Interface contacts:
Residue G54 in the first protein interacts with residue Q15 in the second protein (closest heavy-atom distance 3.4 Å).
Residue Y62 in the first protein is in contact with residue A5 in the second protein (closest heavy-atom distance 3.4 Å).
Residue R57 in the first protein contacts residue I8 in the second protein (closest heavy-atom distance 3.9 Å).
Residue R58 in the first protein interacts with residue F14 in the second protein (closest heavy-atom distance 4.2 Å).
Residue P49 in the first protein interacts with residue I8 in the second protein (closest heavy-atom distance 3.6 Å).
Residue G56 in the first protein contacts residue L16 in the second protein (closest heavy-atom distance 4.0 Å).
Residue H60 in the first protein contacts residue Y7 in the second protein (closest heavy-atom distance 2.8 Å).
Residue H60 in the first protein interacts with residue A5 in the second protein (closest heavy-atom distance 4.9 Å).
Residue I59 in the first protein is in contact with residue Y7 in the second protein (closest heavy-atom distance 3.9 Å).
Residue N28 in the first protein is in contact with residue L16 in the second protein (closest heavy-atom distance 3.7 Å).
Residue N17 in the first protein is in contact with residue E2 in the second protein (closest heavy-atom distance 3.0 Å).
Residue G56 in the first protein interacts with residue F14 in the second protein (closest heavy-atom distance 2.9 Å).
Residue R58 in the first protein contacts residue D11 in the second protein (closest heavy-atom distance 2.3 Å).
Residue P52 in the first protein contacts residue D13 in the second protein (closest heavy-atom distance 4.4 Å).
Residue Y62 in the first protein contacts residue L4 in the second protein (closest heavy-atom distance 3.6 Å).
Residue I59 in the first protein interacts with residue P9 in the second protein (closest heavy-atom distance 4.3 Å).
Residue R19 in the first protein is in contact with residue L4 in the second protein (closest heavy-atom distance 4.0 Å).
Residue R57 in the first protein contacts residue D13 in the second protein (closest heavy-atom distance 2.7 Å).
Residue Y62 in the first protein interacts with residue Y7 in the second protein (closest heavy-atom distance 3.6 Å).
Residue N17 in the first protein contacts residue A3 in the second protein (closest heavy-atom distance 3.6 Å).
Residue Y48 in the first protein is in contact with residue A5 in the second protein (closest heavy-atom distance 3.9 Å).
Residue H60 in the first protein is in contact with residue I8 in the second protein (closest heavy-atom distance 4.7 Å).
Residue F41 in the first protein interacts with residue A5 in the second protein (closest heavy-atom distance 4.7 Å).
Residue I25 in the first protein interacts with residue F14 in the second protein (closest heavy-atom distance 3.5 Å).
Residue F41 in the first protein interacts with residue A3 in the second protein (closest heavy-atom distance 3.6 Å).
Residue Y48 in the first protein interacts with residue Y7 in the second protein (closest heavy-atom distance 4.5 Å).
Residue W38 in the first protein is in contact with residue L4 in the second protein (closest heavy-atom distance 4.8 Å).
Residue T55 in the first protein is in contact with residue F14 in the second protein (closest heavy-atom distance 3.3 Å).
Residue Y48 in the first protein interacts with residue I8 in the second protein (closest heavy-atom distance 4.4 Å).
Residue C27 in the first protein contacts residue F14 in the second protein (closest heavy-atom distance 4.8 Å).
Residue R58 in the first protein is in contact with residue I8 in the second protein (closest heavy-atom distance 3.7 Å).
Residue I59 in the first protein interacts with residue I8 in the second protein (closest heavy-atom distance 3.9 Å).
Residue R29 in the first protein contacts residue L16 in the second protein (closest heavy-atom distance 3.9 Å).
Residue G54 in the first protein interacts with residue L16 in the second protein (closest heavy-atom distance 2.9 Å).
Residue H65 in the first protein interacts with residue A5 in the second protein (closest heavy-atom distance 4.5 Å).
Residue H65 in the first protein is in contact with residue L4 in the second protein (closest heavy-atom distance 3.2 Å).
Residue R57 in the first protein interacts with residue F14 in the second protein (closest heavy-atom distance 3.6 Å).
Residue F41 in the first protein is in contact with residue L4 in the second protein (closest heavy-atom distance 3.5 Å).
Residue C27 in the first protein is in contact with residue L16 in the second protein (closest heavy-atom distance 3.9 Å).
Residue T55 in the first protein is in contact with residue Q15 in the second protein (closest heavy-atom distance 3.5 Å).
Residue R58 in the first protein interacts with residue P9 in the second protein (closest heavy-atom distance 3.3 Å).
Residue H60 in the first protein contacts residue P9 in the second protein (closest heavy-atom distance 3.6 Å).
Residue T55 in the first protein interacts with residue D13 in the second protein (closest heavy-atom distance 4.6 Å).
Residue W38 in the first protein is in contact with residue A5 in the second protein (closest heavy-atom distance 3.7 Å).
Residue T55 in the first protein contacts residue L16 in the second protein (closest heavy-atom distance 3.6 Å).
Residue G56 in the first protein is in contact with residue D13 in the second protein (closest heavy-atom distance 3.4 Å).
Residue N17 in the first protein is in contact with residue L4 in the second protein (closest heavy-atom distance 3.3 Å).
Residue G54 in the first protein contacts residue F14 in the second protein (closest heavy-atom distance 4.3 Å).
Residue F26 in the first protein interacts with residue F14 in the second protein (closest heavy-atom distance 5.0 Å).

Sequence of the first protein:
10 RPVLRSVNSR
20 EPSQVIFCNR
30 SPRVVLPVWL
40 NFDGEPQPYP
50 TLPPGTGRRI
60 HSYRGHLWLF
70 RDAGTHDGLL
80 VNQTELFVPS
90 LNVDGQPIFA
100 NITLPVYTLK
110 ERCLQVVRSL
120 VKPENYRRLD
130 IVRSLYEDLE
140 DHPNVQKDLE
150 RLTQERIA

The following describes two proteins that form a bound complex.

Sequence of the second protein:
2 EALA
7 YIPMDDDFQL